Residue-level contacts at the interface:
Residue T73 in the first protein contacts residue A9 in the second protein (closest heavy-atom distance 3.7 Å).
Residue Y99 in the first protein is in contact with residue Q2 in the second protein (closest heavy-atom distance 3.3 Å).
Residue R97 in the first protein interacts with residue P7 in the second protein (closest heavy-atom distance 3.1 Å).
Residue T73 in the first protein contacts residue A8 in the second protein (closest heavy-atom distance 4.4 Å).
Residue Y7 in the first protein contacts residue A1 in the second protein (closest heavy-atom distance 2.5 Å).
Residue E63 in the first protein contacts residue Q2 in the second protein (closest heavy-atom distance 3.1 Å).
Residue L156 in the first protein is in contact with residue W3 in the second protein (closest heavy-atom distance 3.4 Å).
Residue K66 in the first protein contacts residue P5 in the second protein (closest heavy-atom distance 3.4 Å).
Residue K66 in the first protein interacts with residue W3 in the second protein (closest heavy-atom distance 3.9 Å).
Residue R65 in the first protein is in contact with residue P5 in the second protein (closest heavy-atom distance 4.8 Å).
Residue V67 in the first protein interacts with residue Q2 in the second protein (closest heavy-atom distance 3.6 Å).
Residue R97 in the first protein contacts residue A8 in the second protein (closest heavy-atom distance 4.8 Å).
Residue Y116 in the first protein contacts residue A10 in the second protein (closest heavy-atom distance 4.5 Å).
Residue Y159 in the first protein contacts residue Q2 in the second protein (closest heavy-atom distance 3.3 Å).
Residue V152 in the first protein is in contact with residue W3 in the second protein (closest heavy-atom distance 4.0 Å).
Residue Y171 in the first protein contacts residue A1 in the second protein (closest heavy-atom distance 2.9 Å).
Residue W147 in the first protein contacts residue A8 in the second protein (closest heavy-atom distance 3.3 Å).
Residue F9 in the first protein interacts with residue Q2 in the second protein (closest heavy-atom distance 3.9 Å).
Residue W167 in the first protein interacts with residue A1 in the second protein (closest heavy-atom distance 3.1 Å).
Residue L81 in the first protein interacts with residue A10 in the second protein (closest heavy-atom distance 4.9 Å).
Residue W147 in the first protein contacts residue A9 in the second protein (closest heavy-atom distance 3.4 Å).
Residue H70 in the first protein interacts with residue Q2 in the second protein (closest heavy-atom distance 4.5 Å).
Residue T143 in the first protein interacts with residue A10 in the second protein (closest heavy-atom distance 2.8 Å).
Residue K66 in the first protein interacts with residue Q2 in the second protein (closest heavy-atom distance 3.1 Å).
Residue D77 in the first protein is in contact with residue A9 in the second protein (closest heavy-atom distance 3.3 Å).
Residue H70 in the first protein contacts residue D6 in the second protein (closest heavy-atom distance 4.5 Å).
Residue Q155 in the first protein interacts with residue W3 in the second protein (closest heavy-atom distance 4.4 Å).
Residue Y59 in the first protein contacts residue A1 in the second protein (closest heavy-atom distance 2.9 Å).
Residue K66 in the first protein contacts residue A1 in the second protein (closest heavy-atom distance 4.1 Å).
Residue V76 in the first protein is in contact with residue A9 in the second protein (closest heavy-atom distance 4.5 Å).
Residue Y84 in the first protein interacts with residue A10 in the second protein (closest heavy-atom distance 3.2 Å).
Residue D77 in the first protein interacts with residue A10 in the second protein (closest heavy-atom distance 3.0 Å).
Residue V152 in the first protein interacts with residue A8 in the second protein (closest heavy-atom distance 3.3 Å).
Residue K66 in the first protein interacts with residue G4 in the second protein (closest heavy-atom distance 3.5 Å).
Residue H114 in the first protein interacts with residue W3 in the second protein (closest heavy-atom distance 3.5 Å).
Residue Y99 in the first protein interacts with residue W3 in the second protein (closest heavy-atom distance 3.0 Å).
Residue T73 in the first protein interacts with residue P7 in the second protein (closest heavy-atom distance 3.6 Å).
Residue D77 in the first protein interacts with residue A8 in the second protein (closest heavy-atom distance 4.7 Å).
Residue Y7 in the first protein is in contact with residue Q2 in the second protein (closest heavy-atom distance 3.6 Å).
Residue M45 in the first protein contacts residue Q2 in the second protein (closest heavy-atom distance 3.2 Å).
Residue Y159 in the first protein contacts residue A1 in the second protein (closest heavy-atom distance 2.9 Å).
Residue F33 in the first protein contacts residue A1 in the second protein (closest heavy-atom distance 4.6 Å).
Residue E63 in the first protein is in contact with residue A1 in the second protein (closest heavy-atom distance 3.3 Å).
Residue K146 in the first protein contacts residue A9 in the second protein (closest heavy-atom distance 4.3 Å).
Residue T142 in the first protein interacts with residue A10 in the second protein (closest heavy-atom distance 4.6 Å).
Residue W147 in the first protein interacts with residue A10 in the second protein (closest heavy-atom distance 3.9 Å).
Residue T80 in the first protein interacts with residue A10 in the second protein (closest heavy-atom distance 4.6 Å).
Residue H70 in the first protein interacts with residue P7 in the second protein (closest heavy-atom distance 3.5 Å).
Residue A69 in the first protein interacts with residue D6 in the second protein (closest heavy-atom distance 3.8 Å).
Residue H70 in the first protein is in contact with residue P5 in the second protein (closest heavy-atom distance 4.9 Å).
Residue R97 in the first protein interacts with residue W3 in the second protein (closest heavy-atom distance 4.4 Å).
Residue Y159 in the first protein interacts with residue W3 in the second protein (closest heavy-atom distance 3.3 Å).
Residue A69 in the first protein contacts residue P5 in the second protein (closest heavy-atom distance 4.0 Å).
Residue Y123 in the first protein contacts residue A10 in the second protein (closest heavy-atom distance 4.6 Å).
Residue K146 in the first protein interacts with residue A10 in the second protein (closest heavy-atom distance 2.8 Å).
Residue M5 in the first protein is in contact with residue A1 in the second protein (closest heavy-atom distance 3.9 Å).
Residue T73 in the first protein is in contact with residue D6 in the second protein (closest heavy-atom distance 4.1 Å).

Sequence of the second protein:
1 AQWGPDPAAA

These two protein chains interact to form a complex.

Sequence of the first protein:
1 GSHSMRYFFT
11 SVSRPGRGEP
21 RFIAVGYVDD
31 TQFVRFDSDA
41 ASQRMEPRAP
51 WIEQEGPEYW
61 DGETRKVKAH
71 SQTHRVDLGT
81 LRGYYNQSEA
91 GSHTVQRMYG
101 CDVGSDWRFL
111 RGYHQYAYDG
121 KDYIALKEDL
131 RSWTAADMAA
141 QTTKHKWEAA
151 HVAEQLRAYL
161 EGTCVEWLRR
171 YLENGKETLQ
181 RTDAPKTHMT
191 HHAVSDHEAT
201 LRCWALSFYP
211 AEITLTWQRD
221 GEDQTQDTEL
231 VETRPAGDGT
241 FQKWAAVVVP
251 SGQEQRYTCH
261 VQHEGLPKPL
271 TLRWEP